The following describes two proteins that form a bound complex.

Sequence of chain A:
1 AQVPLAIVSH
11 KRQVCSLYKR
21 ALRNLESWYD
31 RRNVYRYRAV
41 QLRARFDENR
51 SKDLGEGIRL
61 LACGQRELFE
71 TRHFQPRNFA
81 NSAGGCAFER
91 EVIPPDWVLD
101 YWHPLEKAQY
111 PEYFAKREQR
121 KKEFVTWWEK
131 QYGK

Sequence of chain B:
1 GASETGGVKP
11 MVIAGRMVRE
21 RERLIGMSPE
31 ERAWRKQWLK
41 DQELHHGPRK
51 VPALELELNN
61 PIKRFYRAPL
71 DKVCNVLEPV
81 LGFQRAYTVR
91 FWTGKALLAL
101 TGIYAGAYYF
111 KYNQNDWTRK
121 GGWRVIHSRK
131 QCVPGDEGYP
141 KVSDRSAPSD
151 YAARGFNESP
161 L

Residue-level contacts at the interface:
Residue V51 in chain B interacts with residue L105 in chain A (closest heavy-atom distance 3.9 Å).
Residue W34 in chain B interacts with residue R120 in chain A (closest heavy-atom distance 3.9 Å).
Residue W34 in chain B contacts residue F124 in chain A (closest heavy-atom distance 3.8 Å).
Residue L54 in chain B interacts with residue L105 in chain A (closest heavy-atom distance 3.2 Å).
Residue M11 in chain B contacts residue K121 in chain A (closest heavy-atom distance 3.3 Å).
Residue M11 in chain B contacts residue D96 in chain A (closest heavy-atom distance 3.7 Å).
Residue L44 in chain B contacts residue Y110 in chain A (closest heavy-atom distance 3.5 Å).
Residue I13 in chain B interacts with residue K121 in chain A (closest heavy-atom distance 3.4 Å).
Residue I13 in chain B is in contact with residue F124 in chain A (closest heavy-atom distance 3.6 Å).
Residue E31 in chain B contacts residue W127 in chain A (closest heavy-atom distance 3.7 Å).
Residue V12 in chain B interacts with residue F124 in chain A (closest heavy-atom distance 3.1 Å).
Residue V8 in chain B is in contact with residue E118 in chain A (closest heavy-atom distance 4.5 Å).
Residue P48 in chain B contacts residue Q109 in chain A (closest heavy-atom distance 3.4 Å).
Residue E30 in chain B interacts with residue W127 in chain A (closest heavy-atom distance 2.9 Å).
Residue V12 in chain B interacts with residue D96 in chain A (closest heavy-atom distance 3.8 Å).
Residue Q42 in chain B is in contact with residue Y113 in chain A (closest heavy-atom distance 2.6 Å).
Residue I25 in chain B contacts residue A1 in chain A (closest heavy-atom distance 3.8 Å).
Residue P10 in chain B interacts with residue D100 in chain A (closest heavy-atom distance 3.2 Å).
Residue V51 in chain B interacts with residue A108 in chain A (closest heavy-atom distance 3.6 Å).
Residue T5 in chain B interacts with residue Y101 in chain A (closest heavy-atom distance 3.6 Å).
Residue Q37 in chain B is in contact with residue R120 in chain A (closest heavy-atom distance 2.7 Å).
Residue E31 in chain B contacts residue Q131 in chain A (closest heavy-atom distance 4.1 Å).
Residue D41 in chain B contacts residue R120 in chain A (closest heavy-atom distance 3.0 Å).
Residue W38 in chain B interacts with residue D96 in chain A (closest heavy-atom distance 3.8 Å).
Residue E4 in chain B interacts with residue Y101 in chain A (closest heavy-atom distance 3.5 Å).
Residue M11 in chain B is in contact with residue R117 in chain A (closest heavy-atom distance 4.2 Å).
Residue R49 in chain B contacts residue P111 in chain A (closest heavy-atom distance 3.4 Å).
Residue I13 in chain B is in contact with residue R120 in chain A (closest heavy-atom distance 4.3 Å).
Residue V8 in chain B interacts with residue K121 in chain A (closest heavy-atom distance 4.0 Å).
Residue V8 in chain B contacts residue D100 in chain A (closest heavy-atom distance 4.2 Å).
Residue I13 in chain B contacts residue D96 in chain A (closest heavy-atom distance 2.9 Å).
Residue R49 in chain B contacts residue A108 in chain A (closest heavy-atom distance 4.0 Å).
Residue T5 in chain B is in contact with residue D100 in chain A (closest heavy-atom distance 3.6 Å).
Residue D41 in chain B interacts with residue Y113 in chain A (closest heavy-atom distance 3.6 Å).
Residue P48 in chain B interacts with residue Y110 in chain A (closest heavy-atom distance 3.4 Å).
Residue K9 in chain B is in contact with residue D100 in chain A (closest heavy-atom distance 4.4 Å).
Residue M17 in chain B interacts with residue W127 in chain A (closest heavy-atom distance 4.2 Å).
Residue K9 in chain B is in contact with residue K121 in chain A (closest heavy-atom distance 2.6 Å).
Residue A53 in chain B is in contact with residue L105 in chain A (closest heavy-atom distance 3.5 Å).
Residue M11 in chain B is in contact with residue D100 in chain A (closest heavy-atom distance 3.1 Å).
Residue P10 in chain B is in contact with residue K121 in chain A (closest heavy-atom distance 3.5 Å).
Residue W34 in chain B interacts with residue W127 in chain A (closest heavy-atom distance 3.3 Å).
Residue V51 in chain B is in contact with residue Q109 in chain A (closest heavy-atom distance 4.0 Å).
Residue A14 in chain B contacts residue D96 in chain A (closest heavy-atom distance 4.3 Å).
Residue V12 in chain B interacts with residue W97 in chain A (closest heavy-atom distance 3.4 Å).
Residue D41 in chain B interacts with residue K116 in chain A (closest heavy-atom distance 2.5 Å).
Residue I25 in chain B is in contact with residue Q2 in chain A (closest heavy-atom distance 3.4 Å).
Residue L54 in chain B is in contact with residue E106 in chain A (closest heavy-atom distance 4.3 Å).
Residue L44 in chain B contacts residue Y113 in chain A (closest heavy-atom distance 3.7 Å).
Residue W34 in chain B is in contact with residue E123 in chain A (closest heavy-atom distance 3.8 Å).
Residue E30 in chain B interacts with residue K130 in chain A (closest heavy-atom distance 3.7 Å).
Residue W38 in chain B interacts with residue Y113 in chain A (closest heavy-atom distance 4.1 Å).
Residue R49 in chain B contacts residue Q109 in chain A (closest heavy-atom distance 3.1 Å).
Residue M11 in chain B interacts with residue F124 in chain A (closest heavy-atom distance 3.4 Å).
Residue M11 in chain B is in contact with residue W97 in chain A (closest heavy-atom distance 3.1 Å).
Residue M11 in chain B is in contact with residue V125 in chain A (closest heavy-atom distance 3.8 Å).
Residue I13 in chain B interacts with residue R117 in chain A (closest heavy-atom distance 3.6 Å).
Residue G26 in chain B contacts residue A1 in chain A (closest heavy-atom distance 3.3 Å).
Residue T5 in chain B interacts with residue K107 in chain A (closest heavy-atom distance 3.8 Å).
Residue P10 in chain B is in contact with residue Y101 in chain A (closest heavy-atom distance 3.6 Å).